Sequence of chain B:
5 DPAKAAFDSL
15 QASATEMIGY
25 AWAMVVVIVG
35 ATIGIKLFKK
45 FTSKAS

Sequence of chain A:
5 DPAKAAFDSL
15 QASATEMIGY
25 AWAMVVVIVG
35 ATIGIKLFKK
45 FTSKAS

These two protein chains interact to form a complex.

Residue-level contacts at the interface:
Residue F11 in chain B interacts with residue F45 in chain A (closest heavy-atom distance 4.4 Å).
Residue F11 in chain B is in contact with residue T46 in chain A (closest heavy-atom distance 3.8 Å).
Residue L14 in chain B is in contact with residue F42 in chain A (closest heavy-atom distance 4.3 Å).
Residue L14 in chain B is in contact with residue T46 in chain A (closest heavy-atom distance 4.0 Å).
Residue A10 in chain B interacts with residue F42 in chain A (closest heavy-atom distance 3.7 Å).
Residue F11 in chain B contacts residue F42 in chain A (closest heavy-atom distance 3.8 Å).
Residue A7 in chain B is in contact with residue F42 in chain A (closest heavy-atom distance 4.6 Å).